Sequence of protein 2:
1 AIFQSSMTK

Sequence of protein 1:
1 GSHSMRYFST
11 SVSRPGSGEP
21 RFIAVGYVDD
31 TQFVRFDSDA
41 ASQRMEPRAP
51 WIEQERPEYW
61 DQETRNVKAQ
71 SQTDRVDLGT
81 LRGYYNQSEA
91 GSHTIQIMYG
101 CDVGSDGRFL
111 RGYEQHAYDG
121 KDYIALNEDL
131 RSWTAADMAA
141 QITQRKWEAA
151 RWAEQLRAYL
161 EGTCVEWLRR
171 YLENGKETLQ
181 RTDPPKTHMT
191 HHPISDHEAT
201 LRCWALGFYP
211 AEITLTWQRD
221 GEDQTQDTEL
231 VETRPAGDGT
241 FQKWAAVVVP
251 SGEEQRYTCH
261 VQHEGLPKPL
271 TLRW

This data describes a binding interaction between two proteins.

Contacts between the two chains:
Residue D77 in protein 1 is in contact with residue T8 in protein 2 (closest heavy-atom distance 3.3 Å).
Residue W152 in protein 1 is in contact with residue S6 in protein 2 (closest heavy-atom distance 3.6 Å).
Residue L156 in protein 1 interacts with residue F3 in protein 2 (closest heavy-atom distance 3.8 Å).
Residue W152 in protein 1 is in contact with residue F3 in protein 2 (closest heavy-atom distance 3.6 Å).
Residue T163 in protein 1 interacts with residue Q4 in protein 2 (closest heavy-atom distance 4.6 Å).
Residue E63 in protein 1 interacts with residue I2 in protein 2 (closest heavy-atom distance 2.8 Å).
Residue I142 in protein 1 interacts with residue K9 in protein 2 (closest heavy-atom distance 4.9 Å).
Residue E63 in protein 1 contacts residue A1 in protein 2 (closest heavy-atom distance 3.4 Å).
Residue T73 in protein 1 contacts residue S6 in protein 2 (closest heavy-atom distance 2.7 Å).
Residue V76 in protein 1 contacts residue T8 in protein 2 (closest heavy-atom distance 4.1 Å).
Residue Q155 in protein 1 is in contact with residue M7 in protein 2 (closest heavy-atom distance 4.7 Å).
Residue M45 in protein 1 contacts residue I2 in protein 2 (closest heavy-atom distance 4.2 Å).
Residue F33 in protein 1 interacts with residue A1 in protein 2 (closest heavy-atom distance 4.9 Å).
Residue K146 in protein 1 interacts with residue M7 in protein 2 (closest heavy-atom distance 4.5 Å).
Residue T143 in protein 1 interacts with residue K9 in protein 2 (closest heavy-atom distance 2.6 Å).
Residue T73 in protein 1 interacts with residue T8 in protein 2 (closest heavy-atom distance 3.8 Å).
Residue Q70 in protein 1 is in contact with residue I2 in protein 2 (closest heavy-atom distance 4.2 Å).
Residue Q62 in protein 1 is in contact with residue A1 in protein 2 (closest heavy-atom distance 4.0 Å).
Residue W147 in protein 1 is in contact with residue M7 in protein 2 (closest heavy-atom distance 3.5 Å).
Residue M5 in protein 1 is in contact with residue A1 in protein 2 (closest heavy-atom distance 3.8 Å).
Residue W152 in protein 1 interacts with residue M7 in protein 2 (closest heavy-atom distance 3.7 Å).
Residue N66 in protein 1 is in contact with residue F3 in protein 2 (closest heavy-atom distance 4.3 Å).
Residue H116 in protein 1 contacts residue K9 in protein 2 (closest heavy-atom distance 2.9 Å).
Residue Y99 in protein 1 is in contact with residue F3 in protein 2 (closest heavy-atom distance 2.9 Å).
Residue W167 in protein 1 is in contact with residue A1 in protein 2 (closest heavy-atom distance 3.5 Å).
Residue T80 in protein 1 interacts with residue K9 in protein 2 (closest heavy-atom distance 3.9 Å).
Residue I124 in protein 1 is in contact with residue K9 in protein 2 (closest heavy-atom distance 5.0 Å).
Residue Y99 in protein 1 contacts residue I2 in protein 2 (closest heavy-atom distance 3.0 Å).
Residue Y159 in protein 1 contacts residue I2 in protein 2 (closest heavy-atom distance 4.0 Å).
Residue L81 in protein 1 is in contact with residue K9 in protein 2 (closest heavy-atom distance 3.8 Å).
Residue W152 in protein 1 interacts with residue S5 in protein 2 (closest heavy-atom distance 3.8 Å).
Residue W147 in protein 1 interacts with residue K9 in protein 2 (closest heavy-atom distance 3.7 Å).
Residue V67 in protein 1 contacts residue I2 in protein 2 (closest heavy-atom distance 3.7 Å).
Residue A24 in protein 1 is in contact with residue I2 in protein 2 (closest heavy-atom distance 5.0 Å).
Residue Y59 in protein 1 contacts residue A1 in protein 2 (closest heavy-atom distance 4.4 Å).
Residue K146 in protein 1 is in contact with residue K9 in protein 2 (closest heavy-atom distance 3.1 Å).
Residue N66 in protein 1 is in contact with residue I2 in protein 2 (closest heavy-atom distance 3.5 Å).
Residue Y171 in protein 1 contacts residue A1 in protein 2 (closest heavy-atom distance 2.8 Å).
Residue A69 in protein 1 interacts with residue S6 in protein 2 (closest heavy-atom distance 4.2 Å).
Residue Y159 in protein 1 is in contact with residue A1 in protein 2 (closest heavy-atom distance 2.8 Å).
Residue Y84 in protein 1 is in contact with residue K9 in protein 2 (closest heavy-atom distance 2.8 Å).
Residue D77 in protein 1 is in contact with residue M7 in protein 2 (closest heavy-atom distance 4.3 Å).
Residue I95 in protein 1 contacts residue K9 in protein 2 (closest heavy-atom distance 3.5 Å).
Residue Q155 in protein 1 is in contact with residue S5 in protein 2 (closest heavy-atom distance 4.4 Å).
Residue K146 in protein 1 is in contact with residue T8 in protein 2 (closest heavy-atom distance 2.9 Å).
Residue Y123 in protein 1 contacts residue K9 in protein 2 (closest heavy-atom distance 4.0 Å).
Residue Y7 in protein 1 is in contact with residue I2 in protein 2 (closest heavy-atom distance 3.3 Å).
Residue Y7 in protein 1 contacts residue A1 in protein 2 (closest heavy-atom distance 2.9 Å).
Residue N66 in protein 1 interacts with residue Q4 in protein 2 (closest heavy-atom distance 3.5 Å).
Residue A150 in protein 1 contacts residue M7 in protein 2 (closest heavy-atom distance 4.0 Å).
Residue T163 in protein 1 contacts residue A1 in protein 2 (closest heavy-atom distance 4.7 Å).
Residue Q155 in protein 1 is in contact with residue F3 in protein 2 (closest heavy-atom distance 3.6 Å).
Residue Q70 in protein 1 interacts with residue S6 in protein 2 (closest heavy-atom distance 4.1 Å).
Residue W147 in protein 1 is in contact with residue T8 in protein 2 (closest heavy-atom distance 2.8 Å).
Residue I97 in protein 1 contacts residue K9 in protein 2 (closest heavy-atom distance 4.0 Å).
Residue Y159 in protein 1 contacts residue F3 in protein 2 (closest heavy-atom distance 3.5 Å).
Residue T73 in protein 1 contacts residue M7 in protein 2 (closest heavy-atom distance 3.8 Å).
Residue Y159 in protein 1 is in contact with residue Q4 in protein 2 (closest heavy-atom distance 4.0 Å).
Residue D77 in protein 1 interacts with residue K9 in protein 2 (closest heavy-atom distance 2.8 Å).